Sequence of chain A:
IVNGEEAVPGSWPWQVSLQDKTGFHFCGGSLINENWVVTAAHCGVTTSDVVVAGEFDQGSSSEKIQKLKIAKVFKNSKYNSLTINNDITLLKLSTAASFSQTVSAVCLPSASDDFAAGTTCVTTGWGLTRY

These two protein chains interact to form a complex.

Interface contacts:
Residue A105 in chain A interacts with residue V3 in chain B (closest heavy-atom distance 4.9 Å).
Residue V8 in chain A contacts residue Q7 in chain B (closest heavy-atom distance 4.4 Å).
Residue W12 in chain A is in contact with residue L10 in chain B (closest heavy-atom distance 3.9 Å).
Residue S104 in chain A contacts residue V3 in chain B (closest heavy-atom distance 5.0 Å).
Residue V8 in chain A is in contact with residue P8 in chain B (closest heavy-atom distance 5.0 Å).
Residue E5 in chain A interacts with residue V9 in chain B (closest heavy-atom distance 4.1 Å).
Residue C107 in chain A contacts residue C1 in chain B (closest heavy-atom distance 2.0 Å).
Residue Q101 in chain A is in contact with residue A5 in chain B (closest heavy-atom distance 3.7 Å).
Residue V106 in chain A is in contact with residue G2 in chain B (closest heavy-atom distance 4.2 Å).
Residue S11 in chain A interacts with residue P4 in chain B (closest heavy-atom distance 3.5 Å).
Residue S11 in chain A is in contact with residue Q7 in chain B (closest heavy-atom distance 3.9 Å).
Residue A105 in chain A is in contact with residue G2 in chain B (closest heavy-atom distance 2.9 Å).
Residue Q101 in chain A is in contact with residue I6 in chain B (closest heavy-atom distance 4.3 Å).
Residue A105 in chain A is in contact with residue C1 in chain B (closest heavy-atom distance 3.5 Å).
Residue W12 in chain A contacts residue P8 in chain B (closest heavy-atom distance 3.5 Å).
Residue W14 in chain A contacts residue V3 in chain B (closest heavy-atom distance 4.5 Å).
Residue S11 in chain A contacts residue I6 in chain B (closest heavy-atom distance 3.3 Å).
Residue G10 in chain A contacts residue I6 in chain B (closest heavy-atom distance 4.0 Å).
Residue V8 in chain A is in contact with residue I6 in chain B (closest heavy-atom distance 3.9 Å).
Residue T102 in chain A is in contact with residue I6 in chain B (closest heavy-atom distance 4.0 Å).
Residue W14 in chain A contacts residue G2 in chain B (closest heavy-atom distance 4.0 Å).
Residue P9 in chain A contacts residue I6 in chain B (closest heavy-atom distance 3.8 Å).
Residue W14 in chain A is in contact with residue P4 in chain B (closest heavy-atom distance 3.7 Å).
Residue V8 in chain A interacts with residue V9 in chain B (closest heavy-atom distance 3.9 Å).
Residue V122 in chain A interacts with residue L10 in chain B (closest heavy-atom distance 3.9 Å).
Residue L108 in chain A contacts residue C1 in chain B (closest heavy-atom distance 4.9 Å).
Residue P13 in chain A is in contact with residue P4 in chain B (closest heavy-atom distance 3.8 Å).
Residue S11 in chain A contacts residue P8 in chain B (closest heavy-atom distance 3.6 Å).
Residue E5 in chain A is in contact with residue L10 in chain B (closest heavy-atom distance 3.8 Å).
Residue C107 in chain A contacts residue G2 in chain B (closest heavy-atom distance 3.6 Å).
Residue V106 in chain A is in contact with residue C1 in chain B (closest heavy-atom distance 3.7 Å).

Sequence of chain B:
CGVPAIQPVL